Sequence of protein 2:
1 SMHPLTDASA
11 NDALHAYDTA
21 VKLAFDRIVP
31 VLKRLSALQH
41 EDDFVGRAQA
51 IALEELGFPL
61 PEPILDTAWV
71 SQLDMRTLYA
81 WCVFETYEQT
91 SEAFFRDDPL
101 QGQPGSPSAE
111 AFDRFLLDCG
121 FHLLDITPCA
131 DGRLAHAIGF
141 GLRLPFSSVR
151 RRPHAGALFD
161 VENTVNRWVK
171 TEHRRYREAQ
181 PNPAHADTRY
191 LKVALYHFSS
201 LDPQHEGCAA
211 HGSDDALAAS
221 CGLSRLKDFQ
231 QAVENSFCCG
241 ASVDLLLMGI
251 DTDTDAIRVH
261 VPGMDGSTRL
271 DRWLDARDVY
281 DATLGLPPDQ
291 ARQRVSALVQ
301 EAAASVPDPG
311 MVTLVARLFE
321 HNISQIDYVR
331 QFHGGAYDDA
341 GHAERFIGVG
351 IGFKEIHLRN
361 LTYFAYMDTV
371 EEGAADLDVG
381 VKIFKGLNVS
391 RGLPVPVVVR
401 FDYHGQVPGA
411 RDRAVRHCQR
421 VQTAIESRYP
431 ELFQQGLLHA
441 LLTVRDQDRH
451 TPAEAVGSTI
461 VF

These two protein chains interact to form a complex.

Interface contacts:
Residue Y176 in protein 2 is in contact with residue Y176 in protein 1 (closest heavy-atom distance 3.4 Å).
Residue T369 in protein 2 interacts with residue T369 in protein 1 (closest heavy-atom distance 3.5 Å).
Residue E172 in protein 2 contacts residue H173 in protein 1 (closest heavy-atom distance 3.5 Å).
Residue C239 in protein 2 contacts residue R177 in protein 1 (closest heavy-atom distance 3.0 Å).
Residue R177 in protein 2 interacts with residue A241 in protein 1 (closest heavy-atom distance 3.3 Å).
Residue R413 in protein 2 contacts residue D160 in protein 1 (closest heavy-atom distance 3.0 Å).
Residue H173 in protein 2 interacts with residue W168 in protein 1 (closest heavy-atom distance 3.8 Å).
Residue R177 in protein 2 is in contact with residue F237 in protein 1 (closest heavy-atom distance 4.0 Å).
Residue R174 in protein 2 interacts with residue S236 in protein 1 (closest heavy-atom distance 3.4 Å).
Residue A232 in protein 2 interacts with residue P408 in protein 1 (closest heavy-atom distance 3.8 Å).
Residue W168 in protein 2 is in contact with residue H173 in protein 1 (closest heavy-atom distance 4.1 Å).
Residue S236 in protein 2 contacts residue V407 in protein 1 (closest heavy-atom distance 4.0 Å).
Residue H173 in protein 2 is in contact with residue E172 in protein 1 (closest heavy-atom distance 3.6 Å).
Residue N166 in protein 2 is in contact with residue K170 in protein 1 (closest heavy-atom distance 4.1 Å).
Residue Q406 in protein 2 interacts with residue N235 in protein 1 (closest heavy-atom distance 2.8 Å).
Residue R174 in protein 2 interacts with residue F237 in protein 1 (closest heavy-atom distance 3.4 Å).
Residue N235 in protein 2 interacts with residue Q406 in protein 1 (closest heavy-atom distance 3.4 Å).
Residue S236 in protein 2 is in contact with residue Q406 in protein 1 (closest heavy-atom distance 3.8 Å).
Residue V407 in protein 2 is in contact with residue A232 in protein 1 (closest heavy-atom distance 3.7 Å).
Residue A232 in protein 2 interacts with residue V407 in protein 1 (closest heavy-atom distance 3.9 Å).
Residue V407 in protein 2 contacts residue V161 in protein 1 (closest heavy-atom distance 3.8 Å).
Residue R177 in protein 2 interacts with residue E172 in protein 1 (closest heavy-atom distance 3.9 Å).
Residue Q231 in protein 2 is in contact with residue P408 in protein 1 (closest heavy-atom distance 3.7 Å).
Residue R177 in protein 2 contacts residue C238 in protein 1 (closest heavy-atom distance 2.9 Å).
Residue V169 in protein 2 interacts with residue H173 in protein 1 (closest heavy-atom distance 3.6 Å).
Residue P408 in protein 2 interacts with residue D228 in protein 1 (closest heavy-atom distance 3.6 Å).
Residue Y176 in protein 2 contacts residue H173 in protein 1 (closest heavy-atom distance 3.8 Å).
Residue E162 in protein 2 contacts residue H404 in protein 1 (closest heavy-atom distance 4.0 Å).
Residue E371 in protein 2 interacts with residue E371 in protein 1 (closest heavy-atom distance 3.8 Å).
Residue R420 in protein 2 contacts residue E372 in protein 1 (closest heavy-atom distance 3.5 Å).
Residue H404 in protein 2 contacts residue E162 in protein 1 (closest heavy-atom distance 4.1 Å).
Residue D160 in protein 2 interacts with residue R413 in protein 1 (closest heavy-atom distance 2.7 Å).
Residue F237 in protein 2 contacts residue R177 in protein 1 (closest heavy-atom distance 4.0 Å).
Residue D228 in protein 2 contacts residue P408 in protein 1 (closest heavy-atom distance 3.8 Å).
Residue Q406 in protein 2 contacts residue S236 in protein 1 (closest heavy-atom distance 4.1 Å).
Residue E372 in protein 2 is in contact with residue R413 in protein 1 (closest heavy-atom distance 4.1 Å).
Residue C238 in protein 2 is in contact with residue R177 in protein 1 (closest heavy-atom distance 2.9 Å).
Residue K170 in protein 2 interacts with residue N166 in protein 1 (closest heavy-atom distance 3.8 Å).
Residue R177 in protein 2 contacts residue G240 in protein 1 (closest heavy-atom distance 3.9 Å).
Residue H173 in protein 2 contacts residue Y176 in protein 1 (closest heavy-atom distance 3.9 Å).
Residue R177 in protein 2 interacts with residue Y176 in protein 1 (closest heavy-atom distance 3.5 Å).
Residue H173 in protein 2 interacts with residue F237 in protein 1 (closest heavy-atom distance 3.7 Å).
Residue H173 in protein 2 contacts residue V169 in protein 1 (closest heavy-atom distance 3.9 Å).
Residue V407 in protein 2 is in contact with residue S236 in protein 1 (closest heavy-atom distance 4.1 Å).
Residue P408 in protein 2 is in contact with residue A232 in protein 1 (closest heavy-atom distance 3.9 Å).
Residue E178 in protein 2 is in contact with residue C238 in protein 1 (closest heavy-atom distance 3.2 Å).
Residue R177 in protein 2 is in contact with residue C239 in protein 1 (closest heavy-atom distance 3.3 Å).
Residue P408 in protein 2 interacts with residue Q231 in protein 1 (closest heavy-atom distance 3.4 Å).
Residue F237 in protein 2 interacts with residue H173 in protein 1 (closest heavy-atom distance 3.8 Å).
Residue V370 in protein 2 interacts with residue E371 in protein 1 (closest heavy-atom distance 3.6 Å).
Residue N166 in protein 2 contacts residue N166 in protein 1 (closest heavy-atom distance 2.9 Å).
Residue E372 in protein 2 is in contact with residue R420 in protein 1 (closest heavy-atom distance 3.4 Å).
Residue E178 in protein 2 interacts with residue F237 in protein 1 (closest heavy-atom distance 3.8 Å).
Residue E372 in protein 2 is in contact with residue R416 in protein 1 (closest heavy-atom distance 3.8 Å).
Residue A241 in protein 2 contacts residue R177 in protein 1 (closest heavy-atom distance 3.3 Å).
Residue V161 in protein 2 is in contact with residue V407 in protein 1 (closest heavy-atom distance 3.8 Å).
Residue C238 in protein 2 contacts residue E178 in protein 1 (closest heavy-atom distance 3.8 Å).
Residue Y176 in protein 2 is in contact with residue R177 in protein 1 (closest heavy-atom distance 3.3 Å).
Residue R177 in protein 2 contacts residue W168 in protein 1 (closest heavy-atom distance 4.1 Å).
Residue E371 in protein 2 is in contact with residue R420 in protein 1 (closest heavy-atom distance 3.4 Å).

Sequence of protein 1:
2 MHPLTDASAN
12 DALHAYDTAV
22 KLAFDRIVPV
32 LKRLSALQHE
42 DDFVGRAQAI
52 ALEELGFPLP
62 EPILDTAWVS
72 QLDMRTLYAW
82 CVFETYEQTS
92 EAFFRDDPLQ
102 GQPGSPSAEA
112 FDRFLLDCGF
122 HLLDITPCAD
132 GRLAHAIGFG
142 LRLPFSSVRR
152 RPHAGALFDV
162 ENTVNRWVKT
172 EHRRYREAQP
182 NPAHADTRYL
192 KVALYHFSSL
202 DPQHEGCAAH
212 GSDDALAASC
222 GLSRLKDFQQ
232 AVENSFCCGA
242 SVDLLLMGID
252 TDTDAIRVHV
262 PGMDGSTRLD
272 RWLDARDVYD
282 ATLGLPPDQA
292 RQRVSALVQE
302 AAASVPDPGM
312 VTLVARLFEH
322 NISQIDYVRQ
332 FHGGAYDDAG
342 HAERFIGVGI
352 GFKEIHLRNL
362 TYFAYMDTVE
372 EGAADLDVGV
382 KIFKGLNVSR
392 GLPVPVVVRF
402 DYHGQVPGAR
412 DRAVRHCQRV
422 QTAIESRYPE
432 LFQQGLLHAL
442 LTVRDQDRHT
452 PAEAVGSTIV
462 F